Sequence of protein 1:
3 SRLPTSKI

Interface contacts:
Residue G22 in protein 2 contacts residue L5 in protein 1 (closest heavy-atom distance 4.6 Å).
Residue H26 in protein 2 is in contact with residue R4 in protein 1 (closest heavy-atom distance 4.5 Å).
Residue I18 in protein 2 contacts residue I10 in protein 1 (closest heavy-atom distance 2.8 Å).
Residue I20 in protein 2 interacts with residue P6 in protein 1 (closest heavy-atom distance 3.9 Å).
Residue S19 in protein 2 is in contact with residue S8 in protein 1 (closest heavy-atom distance 3.2 Å).
Residue H66 in protein 2 is in contact with residue P6 in protein 1 (closest heavy-atom distance 3.5 Å).
Residue I20 in protein 2 interacts with residue I10 in protein 1 (closest heavy-atom distance 4.1 Å).
Residue T21 in protein 2 interacts with residue P6 in protein 1 (closest heavy-atom distance 2.7 Å).
Residue H26 in protein 2 interacts with residue P6 in protein 1 (closest heavy-atom distance 3.1 Å).
Residue V70 in protein 2 is in contact with residue S8 in protein 1 (closest heavy-atom distance 3.8 Å).
Residue I18 in protein 2 contacts residue S8 in protein 1 (closest heavy-atom distance 4.0 Å).
Residue S19 in protein 2 contacts residue I10 in protein 1 (closest heavy-atom distance 4.8 Å).
Residue L16 in protein 2 contacts residue I10 in protein 1 (closest heavy-atom distance 2.8 Å).
Residue V70 in protein 2 is in contact with residue I10 in protein 1 (closest heavy-atom distance 4.0 Å).
Residue S33 in protein 2 contacts residue T7 in protein 1 (closest heavy-atom distance 3.9 Å).
Residue I18 in protein 2 contacts residue K9 in protein 1 (closest heavy-atom distance 3.6 Å).
Residue I20 in protein 2 interacts with residue S8 in protein 1 (closest heavy-atom distance 2.8 Å).
Residue T21 in protein 2 contacts residue L5 in protein 1 (closest heavy-atom distance 3.4 Å).
Residue H66 in protein 2 contacts residue S8 in protein 1 (closest heavy-atom distance 2.7 Å).
Residue G22 in protein 2 contacts residue P6 in protein 1 (closest heavy-atom distance 3.8 Å).
Residue V28 in protein 2 is in contact with residue L5 in protein 1 (closest heavy-atom distance 4.4 Å).
Residue L73 in protein 2 interacts with residue I10 in protein 1 (closest heavy-atom distance 3.5 Å).
Residue T21 in protein 2 interacts with residue T7 in protein 1 (closest heavy-atom distance 3.8 Å).
Residue H26 in protein 2 is in contact with residue L5 in protein 1 (closest heavy-atom distance 3.4 Å).
Residue S19 in protein 2 is in contact with residue T7 in protein 1 (closest heavy-atom distance 4.0 Å).
Residue S74 in protein 2 is in contact with residue I10 in protein 1 (closest heavy-atom distance 3.8 Å).
Residue H66 in protein 2 contacts residue T7 in protein 1 (closest heavy-atom distance 4.1 Å).
Residue G15 in protein 2 is in contact with residue I10 in protein 1 (closest heavy-atom distance 3.6 Å).
Residue H36 in protein 2 contacts residue K9 in protein 1 (closest heavy-atom distance 3.4 Å).
Residue I20 in protein 2 is in contact with residue T7 in protein 1 (closest heavy-atom distance 3.3 Å).
Residue S19 in protein 2 is in contact with residue K9 in protein 1 (closest heavy-atom distance 3.7 Å).
Residue G17 in protein 2 contacts residue I10 in protein 1 (closest heavy-atom distance 2.9 Å).

Sequence of protein 2:
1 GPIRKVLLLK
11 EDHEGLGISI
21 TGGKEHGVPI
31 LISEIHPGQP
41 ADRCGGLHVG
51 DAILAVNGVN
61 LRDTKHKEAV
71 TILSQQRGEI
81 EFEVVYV

These two protein chains interact to form a complex.